This data describes a binding interaction between two proteins.

Sequence of protein 2:
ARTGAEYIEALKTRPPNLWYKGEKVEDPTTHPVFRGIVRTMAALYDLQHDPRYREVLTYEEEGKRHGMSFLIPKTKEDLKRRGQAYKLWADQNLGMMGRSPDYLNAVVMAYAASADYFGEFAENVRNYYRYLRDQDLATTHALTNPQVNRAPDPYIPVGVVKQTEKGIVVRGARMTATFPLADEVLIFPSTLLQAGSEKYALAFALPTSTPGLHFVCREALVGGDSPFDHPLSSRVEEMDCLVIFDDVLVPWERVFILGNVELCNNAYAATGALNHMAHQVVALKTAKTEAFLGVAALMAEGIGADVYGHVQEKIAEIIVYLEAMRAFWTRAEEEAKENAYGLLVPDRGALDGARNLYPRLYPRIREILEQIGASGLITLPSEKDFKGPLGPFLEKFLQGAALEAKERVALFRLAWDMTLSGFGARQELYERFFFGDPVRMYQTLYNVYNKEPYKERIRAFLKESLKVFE

Residue-level contacts at the interface:
Residue I465 in protein 2 interacts with residue L305 in protein 1 (closest heavy-atom distance 3.6 Å).
Residue V475 in protein 2 is in contact with residue K394 in protein 1 (closest heavy-atom distance 2.8 Å).
Residue E330 in protein 2 interacts with residue G356 in protein 1 (closest heavy-atom distance 3.2 Å).
Residue E320 in protein 2 is in contact with residue Y449 in protein 1 (closest heavy-atom distance 3.4 Å).
Residue R333 in protein 2 interacts with residue Y461 in protein 1 (closest heavy-atom distance 2.7 Å).
Residue Y461 in protein 2 interacts with residue E297 in protein 1 (closest heavy-atom distance 3.5 Å).
Residue D313 in protein 2 is in contact with residue Y453 in protein 1 (closest heavy-atom distance 3.6 Å).
Residue E390 in protein 2 contacts residue V475 in protein 1 (closest heavy-atom distance 3.4 Å).
Residue Y456 in protein 2 contacts residue E330 in protein 1 (closest heavy-atom distance 2.6 Å).
Residue A334 in protein 2 interacts with residue A334 in protein 1 (closest heavy-atom distance 3.6 Å).
Residue F476 in protein 2 contacts residue F393 in protein 1 (closest heavy-atom distance 3.5 Å).
Residue R464 in protein 2 contacts residue D92 in protein 1 (closest heavy-atom distance 3.5 Å).
Residue F235 in protein 2 is in contact with residue S472 in protein 1 (closest heavy-atom distance 3.3 Å).
Residue Y461 in protein 2 contacts residue R333 in protein 1 (closest heavy-atom distance 2.7 Å).
Residue Q450 in protein 2 is in contact with residue E320 in protein 1 (closest heavy-atom distance 3.0 Å).
Residue L300 in protein 2 is in contact with residue Y461 in protein 1 (closest heavy-atom distance 3.5 Å).
Residue Q319 in protein 2 interacts with residue Q450 in protein 1 (closest heavy-atom distance 3.5 Å).
Residue E330 in protein 2 interacts with residue F335 in protein 1 (closest heavy-atom distance 3.5 Å).
Residue E320 in protein 2 interacts with residue V446 in protein 1 (closest heavy-atom distance 3.4 Å).
Residue D92 in protein 2 interacts with residue R464 in protein 1 (closest heavy-atom distance 3.5 Å).
Residue E308 in protein 2 interacts with residue K462 in protein 1 (closest heavy-atom distance 2.7 Å).
Residue A331 in protein 2 contacts residue F335 in protein 1 (closest heavy-atom distance 3.4 Å).
Residue V302 in protein 2 contacts residue I465 in protein 1 (closest heavy-atom distance 3.6 Å).
Residue Y449 in protein 2 is in contact with residue E320 in protein 1 (closest heavy-atom distance 3.4 Å).
Residue Q450 in protein 2 interacts with residue Q319 in protein 1 (closest heavy-atom distance 3.5 Å).
Residue G356 in protein 2 interacts with residue E330 in protein 1 (closest heavy-atom distance 3.2 Å).
Residue P238 in protein 2 is in contact with residue F468 in protein 1 (closest heavy-atom distance 3.6 Å).
Residue L305 in protein 2 is in contact with residue I465 in protein 1 (closest heavy-atom distance 3.6 Å).
Residue F235 in protein 2 is in contact with residue F476 in protein 1 (closest heavy-atom distance 3.4 Å).
Residue T337 in protein 2 interacts with residue R338 in protein 1 (closest heavy-atom distance 2.7 Å).
Residue Y449 in protein 2 is in contact with residue A323 in protein 1 (closest heavy-atom distance 3.2 Å).
Residue F468 in protein 2 contacts residue P238 in protein 1 (closest heavy-atom distance 3.6 Å).
Residue F335 in protein 2 interacts with residue E330 in protein 1 (closest heavy-atom distance 3.5 Å).
Residue R333 in protein 2 contacts residue Y456 in protein 1 (closest heavy-atom distance 2.7 Å).
Residue P234 in protein 2 interacts with residue E471 in protein 1 (closest heavy-atom distance 3.4 Å).
Residue E330 in protein 2 contacts residue A357 in protein 1 (closest heavy-atom distance 3.5 Å).
Residue A323 in protein 2 is in contact with residue Y449 in protein 1 (closest heavy-atom distance 3.2 Å).
Residue S472 in protein 2 contacts residue P234 in protein 1 (closest heavy-atom distance 3.1 Å).
Residue E297 in protein 2 interacts with residue R464 in protein 1 (closest heavy-atom distance 2.8 Å).
Residue R464 in protein 2 is in contact with residue E297 in protein 1 (closest heavy-atom distance 2.8 Å).
Residue E320 in protein 2 is in contact with residue Q450 in protein 1 (closest heavy-atom distance 3.0 Å).
Residue F393 in protein 2 is in contact with residue F476 in protein 1 (closest heavy-atom distance 3.5 Å).
Residue V475 in protein 2 contacts residue E390 in protein 1 (closest heavy-atom distance 3.4 Å).
Residue A357 in protein 2 contacts residue E330 in protein 1 (closest heavy-atom distance 3.5 Å).
Residue F335 in protein 2 is in contact with residue A331 in protein 1 (closest heavy-atom distance 3.4 Å).
Residue I465 in protein 2 interacts with residue V302 in protein 1 (closest heavy-atom distance 3.6 Å).
Residue V446 in protein 2 interacts with residue E320 in protein 1 (closest heavy-atom distance 3.4 Å).
Residue Y461 in protein 2 is in contact with residue L300 in protein 1 (closest heavy-atom distance 3.5 Å).
Residue E330 in protein 2 contacts residue Y456 in protein 1 (closest heavy-atom distance 2.6 Å).
Residue R338 in protein 2 is in contact with residue T337 in protein 1 (closest heavy-atom distance 2.7 Å).
Residue E297 in protein 2 contacts residue Y461 in protein 1 (closest heavy-atom distance 3.5 Å).
Residue K394 in protein 2 is in contact with residue V475 in protein 1 (closest heavy-atom distance 2.8 Å).
Residue S472 in protein 2 contacts residue F235 in protein 1 (closest heavy-atom distance 3.3 Å).
Residue K462 in protein 2 contacts residue E308 in protein 1 (closest heavy-atom distance 2.7 Å).
Residue Y456 in protein 2 is in contact with residue R333 in protein 1 (closest heavy-atom distance 2.7 Å).
Residue P234 in protein 2 is in contact with residue S472 in protein 1 (closest heavy-atom distance 3.1 Å).
Residue Q319 in protein 2 interacts with residue Y453 in protein 1 (closest heavy-atom distance 3.5 Å).
Residue F476 in protein 2 is in contact with residue F235 in protein 1 (closest heavy-atom distance 3.4 Å).
Residue Y453 in protein 2 is in contact with residue Q319 in protein 1 (closest heavy-atom distance 3.5 Å).
Residue E471 in protein 2 is in contact with residue P234 in protein 1 (closest heavy-atom distance 3.4 Å).

Sequence of protein 1:
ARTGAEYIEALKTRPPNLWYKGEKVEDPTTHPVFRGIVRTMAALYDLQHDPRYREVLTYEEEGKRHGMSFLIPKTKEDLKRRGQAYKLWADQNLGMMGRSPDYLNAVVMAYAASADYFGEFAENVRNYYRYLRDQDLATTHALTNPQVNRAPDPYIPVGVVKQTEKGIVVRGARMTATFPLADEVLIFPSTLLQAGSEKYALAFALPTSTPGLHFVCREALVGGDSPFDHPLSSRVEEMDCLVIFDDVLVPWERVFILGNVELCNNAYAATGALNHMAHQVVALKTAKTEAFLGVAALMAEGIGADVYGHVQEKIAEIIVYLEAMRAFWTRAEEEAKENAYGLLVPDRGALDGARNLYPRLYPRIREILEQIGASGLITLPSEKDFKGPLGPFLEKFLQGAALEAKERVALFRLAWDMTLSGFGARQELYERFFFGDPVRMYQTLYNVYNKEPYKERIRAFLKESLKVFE